The following describes two proteins that form a bound complex.

Residue-level contacts at the interface:
Residue H124 in the second protein interacts with residue L118 in the first protein (closest heavy-atom distance 4.0 Å).
Residue K118 in the second protein is in contact with residue L114 in the first protein (closest heavy-atom distance 3.8 Å).
Residue Y176 in the second protein interacts with residue L128 in the first protein (closest heavy-atom distance 4.9 Å).
Residue Y176 in the second protein contacts residue R132 in the first protein (closest heavy-atom distance 3.4 Å).
Residue T139 in the second protein interacts with residue Q131 in the first protein (closest heavy-atom distance 4.4 Å).
Residue R157 in the second protein is in contact with residue L139 in the first protein (closest heavy-atom distance 4.2 Å).
Residue V121 in the second protein interacts with residue L118 in the first protein (closest heavy-atom distance 4.2 Å).
Residue L174 in the second protein interacts with residue R26 in the first protein (closest heavy-atom distance 4.2 Å).
Residue L174 in the second protein is in contact with residue P29 in the first protein (closest heavy-atom distance 4.0 Å).
Residue A135 in the second protein contacts residue L128 in the first protein (closest heavy-atom distance 4.5 Å).
Residue M114 in the second protein interacts with residue L114 in the first protein (closest heavy-atom distance 4.7 Å).
Residue V121 in the second protein contacts residue Q117 in the first protein (closest heavy-atom distance 3.3 Å).
Residue G125 in the second protein is in contact with residue Q121 in the first protein (closest heavy-atom distance 3.2 Å).
Residue M114 in the second protein contacts residue T111 in the first protein (closest heavy-atom distance 3.3 Å).
Residue H124 in the second protein interacts with residue Q121 in the first protein (closest heavy-atom distance 3.0 Å).
Residue Y138 in the second protein interacts with residue L139 in the first protein (closest heavy-atom distance 4.0 Å).
Residue K118 in the second protein interacts with residue Q117 in the first protein (closest heavy-atom distance 4.8 Å).
Residue M190 in the second protein contacts residue R115 in the first protein (closest heavy-atom distance 4.1 Å).
Residue R157 in the second protein is in contact with residue H141 in the first protein (closest heavy-atom distance 3.1 Å).
Residue L178 in the second protein interacts with residue P29 in the first protein (closest heavy-atom distance 3.9 Å).
Residue V121 in the second protein is in contact with residue L114 in the first protein (closest heavy-atom distance 3.7 Å).
Residue V179 in the second protein contacts residue H125 in the first protein (closest heavy-atom distance 4.4 Å).
Residue K177 in the second protein interacts with residue E30 in the first protein (closest heavy-atom distance 2.9 Å).
Residue M190 in the second protein contacts residue L114 in the first protein (closest heavy-atom distance 4.4 Å).
Residue Y138 in the second protein contacts residue Q135 in the first protein (closest heavy-atom distance 3.2 Å).
Residue L165 in the second protein contacts residue L136 in the first protein (closest heavy-atom distance 3.9 Å).
Residue Y176 in the second protein is in contact with residue E129 in the first protein (closest heavy-atom distance 2.4 Å).
Residue E183 in the second protein interacts with residue K122 in the first protein (closest heavy-atom distance 3.9 Å).
Residue E183 in the second protein is in contact with residue H125 in the first protein (closest heavy-atom distance 4.8 Å).
Residue V128 in the second protein contacts residue L128 in the first protein (closest heavy-atom distance 3.5 Å).
Residue F170 in the second protein contacts residue L136 in the first protein (closest heavy-atom distance 4.6 Å).
Residue T172 in the second protein is in contact with residue R132 in the first protein (closest heavy-atom distance 4.9 Å).
Residue R117 in the second protein interacts with residue L114 in the first protein (closest heavy-atom distance 3.8 Å).
Residue T171 in the second protein interacts with residue R26 in the first protein (closest heavy-atom distance 4.1 Å).
Residue L165 in the second protein is in contact with residue L139 in the first protein (closest heavy-atom distance 3.7 Å).
Residue L174 in the second protein interacts with residue T28 in the first protein (closest heavy-atom distance 4.2 Å).
Residue R117 in the second protein is in contact with residue T111 in the first protein (closest heavy-atom distance 3.7 Å).
Residue Y176 in the second protein contacts residue H125 in the first protein (closest heavy-atom distance 3.4 Å).
Residue E131 in the second protein interacts with residue H125 in the first protein (closest heavy-atom distance 2.8 Å).
Residue L186 in the second protein is in contact with residue L118 in the first protein (closest heavy-atom distance 3.7 Å).
Residue V121 in the second protein is in contact with residue Q121 in the first protein (closest heavy-atom distance 3.1 Å).
Residue L158 in the second protein contacts residue L139 in the first protein (closest heavy-atom distance 3.9 Å).
Residue L174 in the second protein contacts residue W27 in the first protein (closest heavy-atom distance 4.0 Å).
Residue N132 in the second protein interacts with residue L128 in the first protein (closest heavy-atom distance 3.5 Å).
Residue P168 in the second protein is in contact with residue R26 in the first protein (closest heavy-atom distance 4.9 Å).
Residue T139 in the second protein contacts residue Q135 in the first protein (closest heavy-atom distance 4.7 Å).
Residue V142 in the second protein is in contact with residue Q135 in the first protein (closest heavy-atom distance 5.0 Å).
Residue V161 in the second protein interacts with residue L139 in the first protein (closest heavy-atom distance 3.6 Å).
Residue V128 in the second protein is in contact with residue H125 in the first protein (closest heavy-atom distance 4.0 Å).
Residue V128 in the second protein interacts with residue Q121 in the first protein (closest heavy-atom distance 3.9 Å).
Residue A135 in the second protein interacts with residue Q131 in the first protein (closest heavy-atom distance 4.7 Å).
Residue D122 in the second protein interacts with residue Q117 in the first protein (closest heavy-atom distance 3.4 Å).
Residue E131 in the second protein is in contact with residue L128 in the first protein (closest heavy-atom distance 3.6 Å).
Residue V128 in the second protein interacts with residue L124 in the first protein (closest heavy-atom distance 3.8 Å).
Residue H124 in the second protein contacts residue K122 in the first protein (closest heavy-atom distance 3.8 Å).

Sequence of the first protein:
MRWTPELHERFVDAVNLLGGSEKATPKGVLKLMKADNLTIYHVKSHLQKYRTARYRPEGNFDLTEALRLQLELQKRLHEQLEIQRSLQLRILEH

Sequence of the second protein:
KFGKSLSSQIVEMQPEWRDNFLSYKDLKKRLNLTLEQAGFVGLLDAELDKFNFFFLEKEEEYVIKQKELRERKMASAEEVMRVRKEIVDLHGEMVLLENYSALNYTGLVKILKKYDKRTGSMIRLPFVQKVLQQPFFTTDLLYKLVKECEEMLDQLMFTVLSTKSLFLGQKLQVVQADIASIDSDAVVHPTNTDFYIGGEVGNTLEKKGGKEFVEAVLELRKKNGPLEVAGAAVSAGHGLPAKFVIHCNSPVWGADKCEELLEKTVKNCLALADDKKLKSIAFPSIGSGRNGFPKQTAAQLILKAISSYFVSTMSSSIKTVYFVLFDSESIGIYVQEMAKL